Sequence of the second protein:
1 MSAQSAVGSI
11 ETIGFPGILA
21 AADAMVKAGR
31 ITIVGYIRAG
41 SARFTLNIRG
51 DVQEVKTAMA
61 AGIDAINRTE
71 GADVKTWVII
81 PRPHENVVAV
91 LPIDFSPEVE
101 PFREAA

Sequence of the first protein:
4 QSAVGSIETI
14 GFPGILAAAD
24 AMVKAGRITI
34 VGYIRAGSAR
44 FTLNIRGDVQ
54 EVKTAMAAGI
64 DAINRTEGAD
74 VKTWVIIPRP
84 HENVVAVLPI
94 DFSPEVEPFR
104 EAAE

Contacts between the two chains:
Residue S9 in the second protein is in contact with residue F15 in the first protein (closest heavy-atom distance 3.5 Å).
Residue L91 in the second protein interacts with residue Y36 in the first protein (closest heavy-atom distance 3.5 Å).
Residue V87 in the second protein contacts residue A22 in the first protein (closest heavy-atom distance 3.9 Å).
Residue N86 in the second protein interacts with residue F102 in the first protein (closest heavy-atom distance 3.5 Å).
Residue N86 in the second protein is in contact with residue V99 in the first protein (closest heavy-atom distance 3.8 Å).
Residue I80 in the second protein is in contact with residue L19 in the first protein (closest heavy-atom distance 3.8 Å).
Residue T76 in the second protein is in contact with residue P16 in the first protein (closest heavy-atom distance 3.7 Å).
Residue T76 in the second protein contacts residue G71 in the first protein (closest heavy-atom distance 3.9 Å).
Residue A39 in the second protein contacts residue F44 in the first protein (closest heavy-atom distance 4.0 Å).
Residue P92 in the second protein is in contact with residue Y36 in the first protein (closest heavy-atom distance 3.5 Å).
Residue V87 in the second protein interacts with residue V26 in the first protein (closest heavy-atom distance 4.0 Å).
Residue R38 in the second protein interacts with residue R38 in the first protein (closest heavy-atom distance 3.5 Å).
Residue R82 in the second protein is in contact with residue K27 in the first protein (closest heavy-atom distance 2.8 Å).
Residue V90 in the second protein is in contact with residue I33 in the first protein (closest heavy-atom distance 3.5 Å).
Residue R43 in the second protein interacts with residue A42 in the first protein (closest heavy-atom distance 3.5 Å).
Residue R43 in the second protein is in contact with residue G14 in the first protein (closest heavy-atom distance 3.8 Å).
Residue R43 in the second protein interacts with residue I13 in the first protein (closest heavy-atom distance 3.6 Å).
Residue G40 in the second protein is in contact with residue A42 in the first protein (closest heavy-atom distance 3.8 Å).
Residue H84 in the second protein interacts with residue D23 in the first protein (closest heavy-atom distance 3.0 Å).
Residue N47 in the second protein is in contact with residue F15 in the first protein (closest heavy-atom distance 3.5 Å).
Residue E11 in the second protein interacts with residue F15 in the first protein (closest heavy-atom distance 3.0 Å).
Residue V87 in the second protein is in contact with residue D23 in the first protein (closest heavy-atom distance 3.8 Å).
Residue I37 in the second protein contacts residue F15 in the first protein (closest heavy-atom distance 3.6 Å).
Residue V78 in the second protein is in contact with residue P16 in the first protein (closest heavy-atom distance 3.5 Å).
Residue L91 in the second protein interacts with residue L19 in the first protein (closest heavy-atom distance 4.0 Å).
Residue P83 in the second protein interacts with residue D23 in the first protein (closest heavy-atom distance 3.5 Å).
Residue H84 in the second protein is in contact with residue V26 in the first protein (closest heavy-atom distance 3.6 Å).
Residue E85 in the second protein contacts residue F102 in the first protein (closest heavy-atom distance 3.6 Å).
Residue S9 in the second protein is in contact with residue P16 in the first protein (closest heavy-atom distance 3.5 Å).
Residue V90 in the second protein interacts with residue V99 in the first protein (closest heavy-atom distance 3.6 Å).
Residue A39 in the second protein interacts with residue R38 in the first protein (closest heavy-atom distance 4.1 Å).
Residue W77 in the second protein is in contact with residue P16 in the first protein (closest heavy-atom distance 3.8 Å).
Residue A89 in the second protein is in contact with residue F102 in the first protein (closest heavy-atom distance 3.9 Å).
Residue E11 in the second protein is in contact with residue P16 in the first protein (closest heavy-atom distance 3.6 Å).
Residue L91 in the second protein interacts with residue A22 in the first protein (closest heavy-atom distance 4.2 Å).
Residue V87 in the second protein is in contact with residue I33 in the first protein (closest heavy-atom distance 3.8 Å).
Residue N86 in the second protein interacts with residue T32 in the first protein (closest heavy-atom distance 3.6 Å).
Residue T76 in the second protein is in contact with residue E70 in the first protein (closest heavy-atom distance 2.8 Å).
Residue P92 in the second protein interacts with residue F15 in the first protein (closest heavy-atom distance 3.9 Å).
Residue S9 in the second protein contacts residue L19 in the first protein (closest heavy-atom distance 3.9 Å).
Residue K75 in the second protein interacts with residue G71 in the first protein (closest heavy-atom distance 3.4 Å).
Residue V78 in the second protein contacts residue T69 in the first protein (closest heavy-atom distance 4.0 Å).
Residue S41 in the second protein interacts with residue S41 in the first protein (closest heavy-atom distance 3.2 Å).
Residue I80 in the second protein contacts residue D23 in the first protein (closest heavy-atom distance 3.3 Å).
Residue L91 in the second protein is in contact with residue F15 in the first protein (closest heavy-atom distance 4.1 Å).
Residue T45 in the second protein interacts with residue F15 in the first protein (closest heavy-atom distance 3.8 Å).
Residue N86 in the second protein contacts residue I33 in the first protein (closest heavy-atom distance 2.9 Å).
Residue V7 in the second protein contacts residue L19 in the first protein (closest heavy-atom distance 4.0 Å).
Residue E11 in the second protein contacts residue A42 in the first protein (closest heavy-atom distance 3.8 Å).
Residue V90 in the second protein interacts with residue Y36 in the first protein (closest heavy-atom distance 3.6 Å).
Residue E11 in the second protein is in contact with residue G14 in the first protein (closest heavy-atom distance 3.5 Å).
Residue A39 in the second protein is in contact with residue A42 in the first protein (closest heavy-atom distance 3.3 Å).
Residue V90 in the second protein interacts with residue G35 in the first protein (closest heavy-atom distance 3.8 Å).
Residue W77 in the second protein interacts with residue E70 in the first protein (closest heavy-atom distance 3.4 Å).
Residue R82 in the second protein interacts with residue D23 in the first protein (closest heavy-atom distance 4.0 Å).
Residue W77 in the second protein interacts with residue T69 in the first protein (closest heavy-atom distance 3.6 Å).
Residue V78 in the second protein interacts with residue L19 in the first protein (closest heavy-atom distance 3.9 Å).
Residue V87 in the second protein contacts residue L19 in the first protein (closest heavy-atom distance 3.8 Å).
Residue T76 in the second protein contacts residue A72 in the first protein (closest heavy-atom distance 4.2 Å).
Residue I80 in the second protein is in contact with residue A20 in the first protein (closest heavy-atom distance 4.1 Å).

These two protein chains interact to form a complex.